These two protein chains interact to form a complex.

Sequence of the second protein:
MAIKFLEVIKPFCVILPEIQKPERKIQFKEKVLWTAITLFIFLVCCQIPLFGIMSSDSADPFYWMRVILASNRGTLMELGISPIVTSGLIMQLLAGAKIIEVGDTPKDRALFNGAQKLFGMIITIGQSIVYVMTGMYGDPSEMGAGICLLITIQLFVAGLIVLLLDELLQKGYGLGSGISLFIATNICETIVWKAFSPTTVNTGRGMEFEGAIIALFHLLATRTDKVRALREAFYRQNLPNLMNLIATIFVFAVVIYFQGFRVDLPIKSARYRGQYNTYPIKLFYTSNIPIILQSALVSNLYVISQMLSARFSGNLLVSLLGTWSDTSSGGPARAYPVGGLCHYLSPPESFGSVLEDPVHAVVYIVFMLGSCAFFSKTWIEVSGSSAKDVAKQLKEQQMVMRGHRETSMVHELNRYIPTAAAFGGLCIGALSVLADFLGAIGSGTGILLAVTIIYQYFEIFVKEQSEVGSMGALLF

Interface contacts:
Residue Q20 in the second protein interacts with residue P64 in the first protein (closest heavy-atom distance 3.6 Å).
Residue F51 in the second protein interacts with residue L87 in the first protein (closest heavy-atom distance 3.5 Å).
Residue P22 in the second protein interacts with residue K67 in the first protein (closest heavy-atom distance 4.0 Å).
Residue I19 in the second protein contacts residue K67 in the first protein (closest heavy-atom distance 3.8 Å).
Residue I19 in the second protein interacts with residue D62 in the first protein (closest heavy-atom distance 3.0 Å).
Residue I53 in the second protein contacts residue R95 in the first protein (closest heavy-atom distance 4.0 Å).
Residue Q20 in the second protein is in contact with residue K67 in the first protein (closest heavy-atom distance 3.7 Å).
Residue L118 in the second protein is in contact with residue E61 in the first protein (closest heavy-atom distance 4.2 Å).
Residue L16 in the second protein contacts residue E61 in the first protein (closest heavy-atom distance 2.9 Å).
Residue P17 in the second protein contacts residue E61 in the first protein (closest heavy-atom distance 4.2 Å).
Residue I161 in the second protein contacts residue M76 in the first protein (closest heavy-atom distance 3.6 Å).
Residue P49 in the second protein interacts with residue F85 in the first protein (closest heavy-atom distance 3.9 Å).
Residue G52 in the second protein interacts with residue R95 in the first protein (closest heavy-atom distance 3.2 Å).
Residue P17 in the second protein is in contact with residue D62 in the first protein (closest heavy-atom distance 3.4 Å).
Residue I153 in the second protein is in contact with residue F80 in the first protein (closest heavy-atom distance 4.4 Å).
Residue E18 in the second protein is in contact with residue E61 in the first protein (closest heavy-atom distance 3.3 Å).
Residue Q154 in the second protein is in contact with residue L87 in the first protein (closest heavy-atom distance 4.2 Å).
Residue V14 in the second protein contacts residue E61 in the first protein (closest heavy-atom distance 3.5 Å).
Residue L50 in the second protein interacts with residue V84 in the first protein (closest heavy-atom distance 3.7 Å).
Residue P49 in the second protein contacts residue H88 in the first protein (closest heavy-atom distance 4.5 Å).
Residue F51 in the second protein is in contact with residue H88 in the first protein (closest heavy-atom distance 4.1 Å).
Residue I161 in the second protein is in contact with residue V73 in the first protein (closest heavy-atom distance 3.8 Å).
Residue M77 in the second protein is in contact with residue F80 in the first protein (closest heavy-atom distance 4.1 Å).
Residue P22 in the second protein interacts with residue V68 in the first protein (closest heavy-atom distance 3.6 Å).
Residue W34 in the second protein contacts residue P70 in the first protein (closest heavy-atom distance 4.0 Å).
Residue K21 in the second protein is in contact with residue G65 in the first protein (closest heavy-atom distance 3.4 Å).
Residue Q154 in the second protein interacts with residue F80 in the first protein (closest heavy-atom distance 3.5 Å).
Residue I19 in the second protein interacts with residue E61 in the first protein (closest heavy-atom distance 3.0 Å).
Residue F51 in the second protein contacts residue V84 in the first protein (closest heavy-atom distance 3.8 Å).
Residue L50 in the second protein is in contact with residue H88 in the first protein (closest heavy-atom distance 3.4 Å).
Residue L165 in the second protein contacts residue V73 in the first protein (closest heavy-atom distance 3.9 Å).
Residue Q20 in the second protein contacts residue E61 in the first protein (closest heavy-atom distance 4.3 Å).
Residue P49 in the second protein contacts residue V84 in the first protein (closest heavy-atom distance 3.6 Å).
Residue L168 in the second protein contacts residue K67 in the first protein (closest heavy-atom distance 4.1 Å).
Residue R24 in the second protein contacts residue V68 in the first protein (closest heavy-atom distance 3.4 Å).
Residue L164 in the second protein contacts residue V73 in the first protein (closest heavy-atom distance 4.5 Å).
Residue Q47 in the second protein is in contact with residue W90 in the first protein (closest heavy-atom distance 3.2 Å).
Residue L168 in the second protein is in contact with residue V68 in the first protein (closest heavy-atom distance 3.8 Å).
Residue P22 in the second protein is in contact with residue G65 in the first protein (closest heavy-atom distance 3.1 Å).
Residue I41 in the second protein interacts with residue S77 in the first protein (closest heavy-atom distance 4.5 Å).
Residue E18 in the second protein is in contact with residue D62 in the first protein (closest heavy-atom distance 3.4 Å).
Residue V14 in the second protein is in contact with residue S63 in the first protein (closest heavy-atom distance 3.6 Å).
Residue P49 in the second protein interacts with residue W90 in the first protein (closest heavy-atom distance 3.8 Å).
Residue P49 in the second protein contacts residue I89 in the first protein (closest heavy-atom distance 4.5 Å).
Residue Q20 in the second protein contacts residue D62 in the first protein (closest heavy-atom distance 3.0 Å).
Residue I161 in the second protein contacts residue S77 in the first protein (closest heavy-atom distance 3.4 Å).
Residue G52 in the second protein is in contact with residue H88 in the first protein (closest heavy-atom distance 3.5 Å).
Residue L76 in the second protein contacts residue W90 in the first protein (closest heavy-atom distance 3.4 Å).
Residue V157 in the second protein contacts residue F80 in the first protein (closest heavy-atom distance 3.7 Å).
Residue Q20 in the second protein is in contact with residue G65 in the first protein (closest heavy-atom distance 3.1 Å).
Residue P22 in the second protein is in contact with residue L66 in the first protein (closest heavy-atom distance 4.2 Å).
Residue I48 in the second protein interacts with residue V84 in the first protein (closest heavy-atom distance 3.8 Å).
Residue K171 in the second protein interacts with residue E61 in the first protein (closest heavy-atom distance 3.7 Å).
Residue C13 in the second protein contacts residue E61 in the first protein (closest heavy-atom distance 3.4 Å).
Residue I48 in the second protein interacts with residue I81 in the first protein (closest heavy-atom distance 3.6 Å).
Residue I48 in the second protein contacts residue F85 in the first protein (closest heavy-atom distance 3.5 Å).
Residue Q20 in the second protein interacts with residue S63 in the first protein (closest heavy-atom distance 3.5 Å).
Residue F51 in the second protein is in contact with residue S96 in the first protein (closest heavy-atom distance 3.8 Å).
Residue F51 in the second protein contacts residue R95 in the first protein (closest heavy-atom distance 3.4 Å).
Residue Q154 in the second protein contacts residue V84 in the first protein (closest heavy-atom distance 3.5 Å).

Sequence of the first protein:
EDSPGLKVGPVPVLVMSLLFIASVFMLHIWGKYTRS